Contacts between the two chains:
Residue M123 in the first protein interacts with residue L118 in the second protein (closest heavy-atom distance 3.6 Å).
Residue M123 in the first protein contacts residue S122 in the second protein (closest heavy-atom distance 4.9 Å).
Residue M123 in the first protein contacts residue M123 in the second protein (closest heavy-atom distance 3.4 Å).
Residue S122 in the first protein is in contact with residue S120 in the second protein (closest heavy-atom distance 4.5 Å).
Residue S120 in the first protein contacts residue M123 in the second protein (closest heavy-atom distance 4.7 Å).
Residue M119 in the first protein contacts residue S122 in the second protein (closest heavy-atom distance 4.9 Å).
Residue S122 in the first protein is in contact with residue S122 in the second protein (closest heavy-atom distance 4.2 Å).
Residue S122 in the first protein contacts residue M123 in the second protein (closest heavy-atom distance 4.7 Å).
Residue L121 in the first protein contacts residue S122 in the second protein (closest heavy-atom distance 3.3 Å).
Residue M119 in the first protein is in contact with residue L127 in the second protein (closest heavy-atom distance 3.7 Å).
Residue S122 in the first protein contacts residue M119 in the second protein (closest heavy-atom distance 5.0 Å).
Residue M123 in the first protein interacts with residue S120 in the second protein (closest heavy-atom distance 4.6 Å).
Residue M123 in the first protein interacts with residue M119 in the second protein (closest heavy-atom distance 4.0 Å).
Residue S120 in the first protein interacts with residue S122 in the second protein (closest heavy-atom distance 4.1 Å).
Residue S122 in the first protein is in contact with residue L121 in the second protein (closest heavy-atom distance 3.4 Å).
Residue E116 in the first protein interacts with residue R124 in the second protein (closest heavy-atom distance 2.3 Å).
Residue L127 in the first protein contacts residue M119 in the second protein (closest heavy-atom distance 3.6 Å).
Residue M123 in the first protein interacts with residue T126 in the second protein (closest heavy-atom distance 3.7 Å).
Residue L121 in the first protein contacts residue M123 in the second protein (closest heavy-atom distance 2.8 Å).
Residue S120 in the first protein contacts residue R124 in the second protein (closest heavy-atom distance 3.9 Å).
Residue L121 in the first protein contacts residue L121 in the second protein (closest heavy-atom distance 3.9 Å).
Residue M123 in the first protein contacts residue L121 in the second protein (closest heavy-atom distance 2.9 Å).
Residue R124 in the first protein interacts with residue S120 in the second protein (closest heavy-atom distance 3.1 Å).
Residue R124 in the first protein is in contact with residue E116 in the second protein (closest heavy-atom distance 3.0 Å).
Residue M119 in the first protein contacts residue M123 in the second protein (closest heavy-atom distance 4.2 Å).
Residue M119 in the first protein is in contact with residue R124 in the second protein (closest heavy-atom distance 3.5 Å).
Residue T126 in the first protein interacts with residue M123 in the second protein (closest heavy-atom distance 3.8 Å).
Residue L118 in the first protein interacts with residue M123 in the second protein (closest heavy-atom distance 4.7 Å).
Residue R124 in the first protein interacts with residue M119 in the second protein (closest heavy-atom distance 3.4 Å).

Sequence of the first protein:
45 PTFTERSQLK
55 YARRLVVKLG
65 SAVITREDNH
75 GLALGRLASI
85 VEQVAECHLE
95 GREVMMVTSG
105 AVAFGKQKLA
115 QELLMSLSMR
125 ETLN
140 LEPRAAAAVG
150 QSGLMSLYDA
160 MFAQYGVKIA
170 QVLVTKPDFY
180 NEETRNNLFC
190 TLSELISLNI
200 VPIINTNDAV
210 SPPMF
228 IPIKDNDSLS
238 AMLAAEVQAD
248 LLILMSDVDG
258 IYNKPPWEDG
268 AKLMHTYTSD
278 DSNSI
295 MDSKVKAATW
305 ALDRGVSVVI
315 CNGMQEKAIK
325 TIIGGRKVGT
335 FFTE

The following describes two proteins that form a bound complex.

Sequence of the second protein:
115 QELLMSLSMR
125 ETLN